This data describes a binding interaction between two proteins.

Sequence of the first protein:
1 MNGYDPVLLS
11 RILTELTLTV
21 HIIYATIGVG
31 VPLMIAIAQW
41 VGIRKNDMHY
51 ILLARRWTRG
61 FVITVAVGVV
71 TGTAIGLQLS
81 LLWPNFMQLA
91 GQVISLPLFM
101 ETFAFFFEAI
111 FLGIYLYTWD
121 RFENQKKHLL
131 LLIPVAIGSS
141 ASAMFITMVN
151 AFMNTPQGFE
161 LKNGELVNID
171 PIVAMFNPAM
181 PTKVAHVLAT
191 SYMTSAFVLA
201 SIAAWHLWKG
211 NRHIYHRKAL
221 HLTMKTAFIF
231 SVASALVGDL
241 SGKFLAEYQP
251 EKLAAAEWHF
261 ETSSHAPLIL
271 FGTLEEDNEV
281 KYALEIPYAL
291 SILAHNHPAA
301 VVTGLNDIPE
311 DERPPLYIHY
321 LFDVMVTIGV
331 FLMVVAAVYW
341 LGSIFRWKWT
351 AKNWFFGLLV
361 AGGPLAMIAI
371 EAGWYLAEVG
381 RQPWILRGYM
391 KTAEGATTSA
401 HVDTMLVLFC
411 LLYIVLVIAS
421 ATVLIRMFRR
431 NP

Contacts between the two chains:
Residue V423 in the first protein is in contact with residue E112 in the second protein (closest heavy-atom distance 3.7 Å).
Residue L81 in the first protein contacts residue L85 in the second protein (closest heavy-atom distance 3.1 Å).
Residue F122 in the first protein contacts residue F328 in the second protein (closest heavy-atom distance 3.6 Å).
Residue V167 in the first protein contacts residue F295 in the second protein (closest heavy-atom distance 3.6 Å).
Residue M405 in the first protein interacts with residue S90 in the second protein (closest heavy-atom distance 3.2 Å).
Residue M87 in the first protein is in contact with residue A78 in the second protein (closest heavy-atom distance 3.5 Å).
Residue R430 in the first protein interacts with residue E110 in the second protein (closest heavy-atom distance 2.7 Å).
Residue P171 in the first protein interacts with residue M300 in the second protein (closest heavy-atom distance 3.6 Å).
Residue R426 in the first protein contacts residue E112 in the second protein (closest heavy-atom distance 3.0 Å).
Residue F103 in the first protein contacts residue A310 in the second protein (closest heavy-atom distance 3.4 Å).
Residue D120 in the first protein contacts residue R50 in the second protein (closest heavy-atom distance 2.4 Å).
Residue A66 in the first protein interacts with residue A104 in the second protein (closest heavy-atom distance 3.7 Å).
Residue T102 in the first protein is in contact with residue F65 in the second protein (closest heavy-atom distance 3.5 Å).
Residue L77 in the first protein is in contact with residue I93 in the second protein (closest heavy-atom distance 3.4 Å).
Residue T398 in the first protein interacts with residue L86 in the second protein (closest heavy-atom distance 3.6 Å).
Residue L412 in the first protein interacts with residue A97 in the second protein (closest heavy-atom distance 3.6 Å).
Residue N85 in the first protein contacts residue Y79 in the second protein (closest heavy-atom distance 3.6 Å).
Residue R121 in the first protein interacts with residue Y51 in the second protein (closest heavy-atom distance 3.0 Å).
Residue F99 in the first protein contacts residue V68 in the second protein (closest heavy-atom distance 3.5 Å).
Residue T397 in the first protein interacts with residue L86 in the second protein (closest heavy-atom distance 3.5 Å).
Residue A419 in the first protein is in contact with residue F105 in the second protein (closest heavy-atom distance 3.2 Å).
Residue N168 in the first protein interacts with residue N297 in the second protein (closest heavy-atom distance 3.6 Å).
Residue S420 in the first protein interacts with residue F105 in the second protein (closest heavy-atom distance 3.3 Å).
Residue Q88 in the first protein interacts with residue K76 in the second protein (closest heavy-atom distance 3.2 Å).
Residue S95 in the first protein contacts residue G72 in the second protein (closest heavy-atom distance 3.4 Å).
Residue V70 in the first protein is in contact with residue A97 in the second protein (closest heavy-atom distance 3.7 Å).
Residue F409 in the first protein is in contact with residue S90 in the second protein (closest heavy-atom distance 3.5 Å).
Residue F99 in the first protein interacts with residue A307 in the second protein (closest heavy-atom distance 3.2 Å).
Residue L81 in the first protein contacts residue A89 in the second protein (closest heavy-atom distance 3.5 Å).
Residue V423 in the first protein contacts residue Y108 in the second protein (closest heavy-atom distance 3.2 Å).
Residue L81 in the first protein interacts with residue G82 in the second protein (closest heavy-atom distance 3.6 Å).
Residue A74 in the first protein is in contact with residue I93 in the second protein (closest heavy-atom distance 3.5 Å).
Residue P84 in the first protein is in contact with residue Y79 in the second protein (closest heavy-atom distance 3.4 Å).
Residue P84 in the first protein interacts with residue A78 in the second protein (closest heavy-atom distance 3.4 Å).
Residue L98 in the first protein contacts residue V68 in the second protein (closest heavy-atom distance 3.7 Å).
Residue F99 in the first protein is in contact with residue F65 in the second protein (closest heavy-atom distance 3.3 Å).
Residue I169 in the first protein interacts with residue T299 in the second protein (closest heavy-atom distance 3.3 Å).
Residue M87 in the first protein interacts with residue P75 in the second protein (closest heavy-atom distance 3.2 Å).
Residue S80 in the first protein interacts with residue F67 in the second protein (closest heavy-atom distance 3.5 Å).
Residue G76 in the first protein interacts with residue F67 in the second protein (closest heavy-atom distance 3.1 Å).
Residue I169 in the first protein interacts with residue N297 in the second protein (closest heavy-atom distance 2.9 Å).
Residue F99 in the first protein is in contact with residue F308 in the second protein (closest heavy-atom distance 3.7 Å).
Residue R426 in the first protein interacts with residue G109 in the second protein (closest heavy-atom distance 3.2 Å).
Residue E165 in the first protein interacts with residue K76 in the second protein (closest heavy-atom distance 2.8 Å).
Residue S95 in the first protein is in contact with residue M300 in the second protein (closest heavy-atom distance 3.4 Å).
Residue S95 in the first protein interacts with residue L304 in the second protein (closest heavy-atom distance 3.6 Å).
Residue S95 in the first protein is in contact with residue V68 in the second protein (closest heavy-atom distance 3.0 Å).
Residue H401 in the first protein interacts with residue L86 in the second protein (closest heavy-atom distance 3.6 Å).
Residue Q92 in the first protein interacts with residue M300 in the second protein (closest heavy-atom distance 2.7 Å).
Residue Q92 in the first protein interacts with residue P75 in the second protein (closest heavy-atom distance 3.6 Å).
Residue Y117 in the first protein interacts with residue R50 in the second protein (closest heavy-atom distance 2.9 Å).
Residue F106 in the first protein interacts with residue V61 in the second protein (closest heavy-atom distance 3.5 Å).
Residue M405 in the first protein interacts with residue L86 in the second protein (closest heavy-atom distance 3.3 Å).
Residue F103 in the first protein interacts with residue L314 in the second protein (closest heavy-atom distance 3.3 Å).
Residue R59 in the first protein interacts with residue Y108 in the second protein (closest heavy-atom distance 3.3 Å).
Residue Q88 in the first protein is in contact with residue Y79 in the second protein (closest heavy-atom distance 3.2 Å).
Residue Q92 in the first protein contacts residue T296 in the second protein (closest heavy-atom distance 3.4 Å).
Residue H401 in the first protein interacts with residue Y154 in the second protein (closest heavy-atom distance 2.8 Å).
Residue L77 in the first protein is in contact with residue F67 in the second protein (closest heavy-atom distance 3.7 Å).
Residue Q88 in the first protein contacts residue P75 in the second protein (closest heavy-atom distance 3.2 Å).

Sequence of the second protein:
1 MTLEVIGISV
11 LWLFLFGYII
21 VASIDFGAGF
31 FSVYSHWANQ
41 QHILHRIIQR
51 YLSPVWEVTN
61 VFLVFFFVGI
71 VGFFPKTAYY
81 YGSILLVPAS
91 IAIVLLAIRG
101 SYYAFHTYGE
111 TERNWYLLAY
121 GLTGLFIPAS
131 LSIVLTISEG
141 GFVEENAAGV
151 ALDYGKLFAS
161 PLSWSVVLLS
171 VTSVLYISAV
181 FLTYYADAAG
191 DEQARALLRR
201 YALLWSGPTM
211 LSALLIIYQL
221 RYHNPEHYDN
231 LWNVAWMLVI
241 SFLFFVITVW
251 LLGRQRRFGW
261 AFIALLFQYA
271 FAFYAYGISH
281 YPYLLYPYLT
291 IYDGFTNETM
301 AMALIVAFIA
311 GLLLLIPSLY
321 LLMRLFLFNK